Sequence of chain A:
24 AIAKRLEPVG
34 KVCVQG

Sequence of chain B:
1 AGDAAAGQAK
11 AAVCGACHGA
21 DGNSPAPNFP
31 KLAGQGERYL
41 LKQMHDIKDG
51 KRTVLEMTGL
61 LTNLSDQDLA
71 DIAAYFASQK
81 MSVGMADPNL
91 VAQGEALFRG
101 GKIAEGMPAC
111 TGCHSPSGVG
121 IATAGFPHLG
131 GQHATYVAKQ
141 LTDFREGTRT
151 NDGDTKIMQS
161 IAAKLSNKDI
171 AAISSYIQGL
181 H

These two protein chains interact to form a complex.

Contacts between the two chains:
Residue L180 in chain B interacts with residue G33 in chain A (closest heavy-atom distance 4.0 Å).
Residue L180 in chain B interacts with residue K34 in chain A (closest heavy-atom distance 3.5 Å).
Residue Y176 in chain B is in contact with residue G33 in chain A (closest heavy-atom distance 4.2 Å).
Residue M85 in chain B contacts residue V37 in chain A (closest heavy-atom distance 3.2 Å).
Residue P88 in chain B interacts with residue Q38 in chain A (closest heavy-atom distance 3.4 Å).
Residue D87 in chain B is in contact with residue Q38 in chain A (closest heavy-atom distance 4.3 Å).
Residue A86 in chain B contacts residue Q38 in chain A (closest heavy-atom distance 3.1 Å).
Residue S117 in chain B contacts residue G33 in chain A (closest heavy-atom distance 4.3 Å).
Residue H181 in chain B is in contact with residue K34 in chain A (closest heavy-atom distance 2.7 Å).
Residue L180 in chain B interacts with residue V35 in chain A (closest heavy-atom distance 3.9 Å).
Residue H181 in chain B is in contact with residue V32 in chain A (closest heavy-atom distance 4.5 Å).
Residue L180 in chain B contacts residue C36 in chain A (closest heavy-atom distance 4.5 Å).
Residue R99 in chain B is in contact with residue G33 in chain A (closest heavy-atom distance 4.4 Å).
Residue H181 in chain B is in contact with residue C36 in chain A (closest heavy-atom distance 3.3 Å).
Residue Y176 in chain B contacts residue V35 in chain A (closest heavy-atom distance 3.6 Å).
Residue A86 in chain B is in contact with residue V35 in chain A (closest heavy-atom distance 3.8 Å).
Residue G84 in chain B is in contact with residue C36 in chain A (closest heavy-atom distance 3.3 Å).
Residue G179 in chain B is in contact with residue C36 in chain A (closest heavy-atom distance 2.5 Å).
Residue M85 in chain B interacts with residue C36 in chain A (closest heavy-atom distance 3.5 Å).
Residue P88 in chain B interacts with residue V37 in chain A (closest heavy-atom distance 3.5 Å).
Residue G179 in chain B is in contact with residue V35 in chain A (closest heavy-atom distance 3.2 Å).
Residue E95 in chain B contacts residue G33 in chain A (closest heavy-atom distance 4.7 Å).
Residue V91 in chain B is in contact with residue V35 in chain A (closest heavy-atom distance 3.7 Å).
Residue E95 in chain B is in contact with residue V35 in chain A (closest heavy-atom distance 4.2 Å).
Residue G179 in chain B contacts residue K34 in chain A (closest heavy-atom distance 3.9 Å).
Residue A86 in chain B is in contact with residue C36 in chain A (closest heavy-atom distance 2.6 Å).
Residue R99 in chain B is in contact with residue P31 in chain A (closest heavy-atom distance 3.6 Å).
Residue M85 in chain B interacts with residue Q38 in chain A (closest heavy-atom distance 3.6 Å).
Residue H181 in chain B contacts residue G33 in chain A (closest heavy-atom distance 4.2 Å).
Residue V91 in chain B interacts with residue V37 in chain A (closest heavy-atom distance 3.6 Å).
Residue V83 in chain B contacts residue C36 in chain A (closest heavy-atom distance 3.9 Å).
Residue P116 in chain B is in contact with residue V32 in chain A (closest heavy-atom distance 3.9 Å).
Residue H181 in chain B contacts residue V35 in chain A (closest heavy-atom distance 3.9 Å).
Residue M85 in chain B interacts with residue G39 in chain A (closest heavy-atom distance 5.0 Å).
Residue A86 in chain B is in contact with residue V37 in chain A (closest heavy-atom distance 3.4 Å).
Residue D87 in chain B interacts with residue V37 in chain A (closest heavy-atom distance 4.4 Å).
Residue P116 in chain B is in contact with residue G33 in chain A (closest heavy-atom distance 3.4 Å).
Residue S117 in chain B contacts residue V32 in chain A (closest heavy-atom distance 4.3 Å).